Contacts between the two chains:
Residue Y85 in the second protein contacts residue W8 in the first protein (closest heavy-atom distance 2.5 Å).
Residue K147 in the second protein interacts with residue W8 in the first protein (closest heavy-atom distance 3.4 Å).
Residue Y160 in the second protein is in contact with residue R1 in the first protein (closest heavy-atom distance 3.4 Å).
Residue Q157 in the second protein is in contact with residue T5 in the first protein (closest heavy-atom distance 4.8 Å).
Residue Q157 in the second protein contacts residue L4 in the first protein (closest heavy-atom distance 3.0 Å).
Residue K67 in the second protein interacts with residue L4 in the first protein (closest heavy-atom distance 3.8 Å).
Residue N78 in the second protein interacts with residue F6 in the first protein (closest heavy-atom distance 4.2 Å).
Residue H115 in the second protein contacts residue T5 in the first protein (closest heavy-atom distance 4.2 Å).
Residue T74 in the second protein contacts residue T5 in the first protein (closest heavy-atom distance 4.5 Å).
Residue A25 in the second protein contacts residue F2 in the first protein (closest heavy-atom distance 4.3 Å).
Residue Q156 in the second protein is in contact with residue F6 in the first protein (closest heavy-atom distance 4.2 Å).
Residue T144 in the second protein contacts residue W8 in the first protein (closest heavy-atom distance 2.6 Å).
Residue Y117 in the second protein contacts residue T5 in the first protein (closest heavy-atom distance 3.7 Å).
Residue W148 in the second protein contacts residue W8 in the first protein (closest heavy-atom distance 3.9 Å).
Residue M46 in the second protein is in contact with residue F2 in the first protein (closest heavy-atom distance 4.0 Å).
Residue K67 in the second protein is in contact with residue P3 in the first protein (closest heavy-atom distance 4.5 Å).
Residue T74 in the second protein interacts with residue G7 in the first protein (closest heavy-atom distance 4.0 Å).
Residue F100 in the second protein interacts with residue R1 in the first protein (closest heavy-atom distance 4.6 Å).
Residue T144 in the second protein interacts with residue G7 in the first protein (closest heavy-atom distance 4.6 Å).
Residue F100 in the second protein is in contact with residue P3 in the first protein (closest heavy-atom distance 3.4 Å).
Residue E64 in the second protein interacts with residue R1 in the first protein (closest heavy-atom distance 3.3 Å).
Residue L96 in the second protein interacts with residue W8 in the first protein (closest heavy-atom distance 3.6 Å).
Residue I125 in the second protein contacts residue W8 in the first protein (closest heavy-atom distance 4.9 Å).
Residue H71 in the second protein contacts residue T5 in the first protein (closest heavy-atom distance 2.9 Å).
Residue H71 in the second protein contacts residue F2 in the first protein (closest heavy-atom distance 3.9 Å).
Residue M6 in the second protein is in contact with residue R1 in the first protein (closest heavy-atom distance 4.0 Å).
Residue E56 in the second protein is in contact with residue R1 in the first protein (closest heavy-atom distance 3.2 Å).
Residue T74 in the second protein contacts residue F6 in the first protein (closest heavy-atom distance 4.0 Å).
Residue E64 in the second protein contacts residue F2 in the first protein (closest heavy-atom distance 2.5 Å).
Residue Y119 in the second protein interacts with residue W8 in the first protein (closest heavy-atom distance 4.2 Å).
Residue Y8 in the second protein contacts residue F2 in the first protein (closest heavy-atom distance 3.3 Å).
Residue Y160 in the second protein contacts residue P3 in the first protein (closest heavy-atom distance 4.6 Å).
Residue I143 in the second protein interacts with residue W8 in the first protein (closest heavy-atom distance 4.8 Å).
Residue Q157 in the second protein contacts residue F6 in the first protein (closest heavy-atom distance 4.3 Å).
Residue Y60 in the second protein contacts residue R1 in the first protein (closest heavy-atom distance 3.8 Å).
Residue K67 in the second protein contacts residue F2 in the first protein (closest heavy-atom distance 2.7 Å).
Residue Y124 in the second protein is in contact with residue W8 in the first protein (closest heavy-atom distance 3.5 Å).
Residue Y172 in the second protein is in contact with residue R1 in the first protein (closest heavy-atom distance 2.8 Å).
Residue Q156 in the second protein contacts residue L4 in the first protein (closest heavy-atom distance 3.9 Å).
Residue Y8 in the second protein is in contact with residue R1 in the first protein (closest heavy-atom distance 3.2 Å).
Residue M98 in the second protein interacts with residue P3 in the first protein (closest heavy-atom distance 4.7 Å).
Residue N78 in the second protein is in contact with residue W8 in the first protein (closest heavy-atom distance 2.9 Å).
Residue V153 in the second protein interacts with residue F6 in the first protein (closest heavy-atom distance 3.5 Å).
Residue Y117 in the second protein interacts with residue W8 in the first protein (closest heavy-atom distance 3.5 Å).
Residue Y8 in the second protein contacts residue P3 in the first protein (closest heavy-atom distance 4.0 Å).
Residue Y117 in the second protein interacts with residue F6 in the first protein (closest heavy-atom distance 4.3 Å).
Residue Y160 in the second protein is in contact with residue F2 in the first protein (closest heavy-atom distance 3.7 Å).
Residue V68 in the second protein contacts residue F2 in the first protein (closest heavy-atom distance 3.8 Å).
Residue N78 in the second protein contacts residue G7 in the first protein (closest heavy-atom distance 3.6 Å).
Residue I81 in the second protein is in contact with residue W8 in the first protein (closest heavy-atom distance 3.9 Å).
Residue K67 in the second protein interacts with residue R1 in the first protein (closest heavy-atom distance 4.0 Å).
Residue A118 in the second protein is in contact with residue W8 in the first protein (closest heavy-atom distance 4.3 Å).
Residue W148 in the second protein contacts residue G7 in the first protein (closest heavy-atom distance 2.9 Å).
Residue M98 in the second protein interacts with residue T5 in the first protein (closest heavy-atom distance 3.1 Å).
Residue H115 in the second protein interacts with residue L4 in the first protein (closest heavy-atom distance 3.9 Å).
Residue R171 in the second protein interacts with residue R1 in the first protein (closest heavy-atom distance 3.4 Å).
Residue A82 in the second protein contacts residue W8 in the first protein (closest heavy-atom distance 4.8 Å).
Residue W148 in the second protein is in contact with residue F6 in the first protein (closest heavy-atom distance 3.4 Å).
Residue K147 in the second protein interacts with residue G7 in the first protein (closest heavy-atom distance 4.5 Å).
Residue G168 in the second protein contacts residue R1 in the first protein (closest heavy-atom distance 4.6 Å).

Sequence of the second protein:
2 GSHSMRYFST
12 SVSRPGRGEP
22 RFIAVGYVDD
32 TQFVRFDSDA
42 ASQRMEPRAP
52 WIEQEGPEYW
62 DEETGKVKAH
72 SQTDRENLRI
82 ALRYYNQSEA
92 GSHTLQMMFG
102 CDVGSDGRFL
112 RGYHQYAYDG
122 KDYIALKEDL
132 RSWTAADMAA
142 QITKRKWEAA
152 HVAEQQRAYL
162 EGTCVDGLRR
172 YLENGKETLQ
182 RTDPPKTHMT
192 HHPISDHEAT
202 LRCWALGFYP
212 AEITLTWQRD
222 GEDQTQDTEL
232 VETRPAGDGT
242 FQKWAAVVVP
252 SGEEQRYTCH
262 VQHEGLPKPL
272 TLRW

This data describes a binding interaction between two proteins.

Sequence of the first protein:
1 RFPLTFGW